Sequence of protein 2:
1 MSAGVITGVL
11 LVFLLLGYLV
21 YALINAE

The following describes two proteins that form a bound complex.

Sequence of protein 1:
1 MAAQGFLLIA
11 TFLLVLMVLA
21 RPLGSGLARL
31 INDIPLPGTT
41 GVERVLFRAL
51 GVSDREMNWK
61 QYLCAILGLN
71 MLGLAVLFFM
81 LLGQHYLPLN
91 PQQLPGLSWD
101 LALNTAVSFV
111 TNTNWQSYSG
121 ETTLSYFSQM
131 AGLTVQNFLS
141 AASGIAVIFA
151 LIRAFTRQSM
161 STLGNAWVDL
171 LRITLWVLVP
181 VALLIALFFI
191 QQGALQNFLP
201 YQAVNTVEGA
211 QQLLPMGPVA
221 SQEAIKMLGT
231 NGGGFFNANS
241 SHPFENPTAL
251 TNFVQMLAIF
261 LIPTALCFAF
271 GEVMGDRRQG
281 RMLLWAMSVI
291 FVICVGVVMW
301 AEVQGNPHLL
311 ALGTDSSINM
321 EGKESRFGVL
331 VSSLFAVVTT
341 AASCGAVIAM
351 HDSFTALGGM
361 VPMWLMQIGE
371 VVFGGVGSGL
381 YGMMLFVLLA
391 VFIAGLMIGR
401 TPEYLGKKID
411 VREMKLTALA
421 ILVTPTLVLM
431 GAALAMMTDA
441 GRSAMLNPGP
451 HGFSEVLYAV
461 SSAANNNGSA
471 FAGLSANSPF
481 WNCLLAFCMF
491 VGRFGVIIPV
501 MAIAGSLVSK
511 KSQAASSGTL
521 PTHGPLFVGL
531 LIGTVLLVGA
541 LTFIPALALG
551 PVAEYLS

Residue-level contacts at the interface:
Residue L419 in protein 1 is in contact with residue L23 in protein 2 (closest heavy-atom distance 3.7 Å).
Residue A418 in protein 1 contacts residue L23 in protein 2 (closest heavy-atom distance 3.8 Å).
Residue L422 in protein 1 contacts residue L23 in protein 2 (closest heavy-atom distance 4.1 Å).
Residue K415 in protein 1 interacts with residue N25 in protein 2 (closest heavy-atom distance 4.1 Å).
Residue K415 in protein 1 contacts residue I24 in protein 2 (closest heavy-atom distance 3.3 Å).
Residue M437 in protein 1 contacts residue V5 in protein 2 (closest heavy-atom distance 4.1 Å).
Residue M437 in protein 1 is in contact with residue M1 in protein 2 (closest heavy-atom distance 3.8 Å).
Residue K415 in protein 1 interacts with residue L23 in protein 2 (closest heavy-atom distance 3.8 Å).
Residue M430 in protein 1 interacts with residue F13 in protein 2 (closest heavy-atom distance 3.6 Å).
Residue L419 in protein 1 contacts residue I24 in protein 2 (closest heavy-atom distance 4.3 Å).
Residue L419 in protein 1 contacts residue V20 in protein 2 (closest heavy-atom distance 5.0 Å).
Residue M437 in protein 1 is in contact with residue V9 in protein 2 (closest heavy-atom distance 4.2 Å).